Interface contacts:
Residue P172 in chain A contacts residue V32 in chain B (closest heavy-atom distance 4.3 Å).
Residue A171 in chain A interacts with residue W30 in chain B (closest heavy-atom distance 3.5 Å).
Residue F211 in chain A interacts with residue Y31 in chain B (closest heavy-atom distance 3.4 Å).
Residue W243 in chain A is in contact with residue G19 in chain B (closest heavy-atom distance 4.0 Å).
Residue S245 in chain A is in contact with residue P16 in chain B (closest heavy-atom distance 3.6 Å).
Residue F135 in chain A interacts with residue F37 in chain B (closest heavy-atom distance 3.6 Å).
Residue D209 in chain A interacts with residue G33 in chain B (closest heavy-atom distance 3.6 Å).
Residue D61 in chain A contacts residue P16 in chain B (closest heavy-atom distance 3.1 Å).
Residue P138 in chain A contacts residue Q36 in chain B (closest heavy-atom distance 4.0 Å).
Residue P174 in chain A is in contact with residue V32 in chain B (closest heavy-atom distance 3.7 Å).
Residue F211 in chain A is in contact with residue G34 in chain B (closest heavy-atom distance 4.2 Å).
Residue Y134 in chain A contacts residue Q35 in chain B (closest heavy-atom distance 3.9 Å).
Residue F67 in chain A contacts residue F37 in chain B (closest heavy-atom distance 3.6 Å).
Residue P174 in chain A contacts residue G33 in chain B (closest heavy-atom distance 3.9 Å).
Residue Y134 in chain A contacts residue F37 in chain B (closest heavy-atom distance 3.0 Å).
Residue K136 in chain A interacts with residue Q36 in chain B (closest heavy-atom distance 3.6 Å).
Residue D217 in chain A interacts with residue G34 in chain B (closest heavy-atom distance 4.2 Å).
Residue D61 in chain A interacts with residue R18 in chain B (closest heavy-atom distance 2.6 Å).
Residue P138 in chain A is in contact with residue Q35 in chain B (closest heavy-atom distance 3.7 Å).
Residue P138 in chain A contacts residue G34 in chain B (closest heavy-atom distance 3.2 Å).
Residue R352 in chain A interacts with residue L29 in chain B (closest heavy-atom distance 3.6 Å).
Residue F135 in chain A contacts residue Q36 in chain B (closest heavy-atom distance 4.2 Å).
Residue Y353 in chain A contacts residue W30 in chain B (closest heavy-atom distance 4.3 Å).
Residue Y210 in chain A is in contact with residue G33 in chain B (closest heavy-atom distance 3.0 Å).
Residue P174 in chain A interacts with residue Y31 in chain B (closest heavy-atom distance 3.6 Å).
Residue Y210 in chain A interacts with residue V32 in chain B (closest heavy-atom distance 3.9 Å).
Residue W243 in chain A contacts residue R18 in chain B (closest heavy-atom distance 3.4 Å).
Residue Y134 in chain A interacts with residue Q36 in chain B (closest heavy-atom distance 3.7 Å).
Residue K166 in chain A interacts with residue W30 in chain B (closest heavy-atom distance 3.3 Å).
Residue P138 in chain A contacts residue G33 in chain B (closest heavy-atom distance 3.4 Å).
Residue L236 in chain A contacts residue F37 in chain B (closest heavy-atom distance 4.4 Å).
Residue R216 in chain A is in contact with residue Q35 in chain B (closest heavy-atom distance 4.2 Å).
Residue K166 in chain A interacts with residue Q36 in chain B (closest heavy-atom distance 3.1 Å).
Residue R239 in chain A contacts residue F37 in chain B (closest heavy-atom distance 2.9 Å).
Residue W139 in chain A interacts with residue V32 in chain B (closest heavy-atom distance 3.3 Å).
Residue D61 in chain A interacts with residue L17 in chain B (closest heavy-atom distance 2.7 Å).
Residue P292 in chain A contacts residue T20 in chain B (closest heavy-atom distance 4.1 Å).
Residue F69 in chain A interacts with residue F37 in chain B (closest heavy-atom distance 4.2 Å).
Residue Y210 in chain A interacts with residue Y31 in chain B (closest heavy-atom distance 3.8 Å).
Residue A171 in chain A is in contact with residue V32 in chain B (closest heavy-atom distance 4.3 Å).
Residue Y210 in chain A interacts with residue G34 in chain B (closest heavy-atom distance 4.3 Å).
Residue L58 in chain A is in contact with residue P16 in chain B (closest heavy-atom distance 4.0 Å).
Residue F211 in chain A is in contact with residue G33 in chain B (closest heavy-atom distance 3.6 Å).
Residue A59 in chain A contacts residue P16 in chain B (closest heavy-atom distance 4.0 Å).
Residue I60 in chain A interacts with residue L17 in chain B (closest heavy-atom distance 3.5 Å).
Residue Q349 in chain A interacts with residue W30 in chain B (closest heavy-atom distance 3.6 Å).
Residue S356 in chain A is in contact with residue T20 in chain B (closest heavy-atom distance 3.2 Å).
Residue P172 in chain A contacts residue Y31 in chain B (closest heavy-atom distance 3.9 Å).
Residue R290 in chain A is in contact with residue F37 in chain B (closest heavy-atom distance 3.1 Å).
Residue M212 in chain A is in contact with residue G33 in chain B (closest heavy-atom distance 4.0 Å).
Residue L173 in chain A is in contact with residue Y31 in chain B (closest heavy-atom distance 3.8 Å).
Residue I168 in chain A interacts with residue W30 in chain B (closest heavy-atom distance 3.5 Å).
Residue Q213 in chain A interacts with residue G33 in chain B (closest heavy-atom distance 3.1 Å).
Residue N167 in chain A interacts with residue W30 in chain B (closest heavy-atom distance 3.2 Å).
Residue A59 in chain A interacts with residue L17 in chain B (closest heavy-atom distance 3.1 Å).
Residue Q349 in chain A contacts residue L29 in chain B (closest heavy-atom distance 3.2 Å).
Residue A137 in chain A is in contact with residue Q36 in chain B (closest heavy-atom distance 3.3 Å).
Residue R214 in chain A contacts residue Q35 in chain B (closest heavy-atom distance 3.9 Å).
Residue C163 in chain A is in contact with residue Q36 in chain B (closest heavy-atom distance 3.6 Å).
Residue P138 in chain A is in contact with residue V32 in chain B (closest heavy-atom distance 3.0 Å).

Sequence of chain B:
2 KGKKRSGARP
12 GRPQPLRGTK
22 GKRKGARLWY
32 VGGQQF

Sequence of chain A:
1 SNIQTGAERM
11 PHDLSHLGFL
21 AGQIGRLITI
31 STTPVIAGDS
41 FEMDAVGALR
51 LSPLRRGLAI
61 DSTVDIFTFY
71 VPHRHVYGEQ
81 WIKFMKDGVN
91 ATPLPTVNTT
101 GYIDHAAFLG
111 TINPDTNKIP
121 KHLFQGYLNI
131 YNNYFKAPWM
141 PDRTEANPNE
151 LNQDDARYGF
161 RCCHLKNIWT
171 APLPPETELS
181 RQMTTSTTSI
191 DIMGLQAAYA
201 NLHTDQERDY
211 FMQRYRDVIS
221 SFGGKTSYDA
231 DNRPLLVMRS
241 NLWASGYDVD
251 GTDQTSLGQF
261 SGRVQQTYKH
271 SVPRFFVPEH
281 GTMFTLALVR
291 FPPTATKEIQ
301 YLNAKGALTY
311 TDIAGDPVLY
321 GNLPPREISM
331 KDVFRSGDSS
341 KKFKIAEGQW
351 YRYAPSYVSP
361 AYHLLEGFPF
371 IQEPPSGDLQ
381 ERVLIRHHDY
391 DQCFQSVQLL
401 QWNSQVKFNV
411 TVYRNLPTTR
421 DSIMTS

This data describes a binding interaction between two proteins.